Contacts between the two chains:
Residue I36 in the first protein contacts residue I74 in the second protein (closest heavy-atom distance 3.7 Å).
Residue V21 in the first protein is in contact with residue W60 in the second protein (closest heavy-atom distance 3.6 Å).
Residue V61 in the first protein contacts residue L53 in the second protein (closest heavy-atom distance 4.2 Å).
Residue V75 in the first protein is in contact with residue E43 in the second protein (closest heavy-atom distance 4.4 Å).
Residue F32 in the first protein contacts residue S67 in the second protein (closest heavy-atom distance 3.8 Å).
Residue E62 in the first protein is in contact with residue K61 in the second protein (closest heavy-atom distance 3.3 Å).
Residue Y11 in the first protein interacts with residue L52 in the second protein (closest heavy-atom distance 4.6 Å).
Residue I64 in the first protein is in contact with residue L53 in the second protein (closest heavy-atom distance 4.0 Å).
Residue H18 in the first protein is in contact with residue W60 in the second protein (closest heavy-atom distance 4.2 Å).
Residue A7 in the first protein is in contact with residue L45 in the second protein (closest heavy-atom distance 4.1 Å).
Residue L35 in the first protein is in contact with residue L71 in the second protein (closest heavy-atom distance 3.8 Å).
Residue Q4 in the first protein interacts with residue D42 in the second protein (closest heavy-atom distance 3.8 Å).
Residue L54 in the first protein interacts with residue V64 in the second protein (closest heavy-atom distance 3.6 Å).
Residue V68 in the first protein contacts residue L46 in the second protein (closest heavy-atom distance 4.1 Å).
Residue I58 in the first protein is in contact with residue W60 in the second protein (closest heavy-atom distance 3.5 Å).
Residue L72 in the first protein contacts residue V50 in the second protein (closest heavy-atom distance 3.6 Å).
Residue I58 in the first protein is in contact with residue K61 in the second protein (closest heavy-atom distance 3.8 Å).
Residue L35 in the first protein interacts with residue I74 in the second protein (closest heavy-atom distance 3.8 Å).
Residue V10 in the first protein interacts with residue I49 in the second protein (closest heavy-atom distance 4.1 Å).
Residue L72 in the first protein contacts residue L46 in the second protein (closest heavy-atom distance 3.9 Å).
Residue E62 in the first protein interacts with residue I57 in the second protein (closest heavy-atom distance 3.7 Å).
Residue V61 in the first protein interacts with residue I56 in the second protein (closest heavy-atom distance 4.3 Å).
Residue A7 in the first protein is in contact with residue I49 in the second protein (closest heavy-atom distance 4.0 Å).
Residue K76 in the first protein interacts with residue E47 in the second protein (closest heavy-atom distance 3.1 Å).
Residue Y11 in the first protein contacts residue I49 in the second protein (closest heavy-atom distance 3.8 Å).
Residue K55 in the first protein interacts with residue V64 in the second protein (closest heavy-atom distance 3.5 Å).
Residue L54 in the first protein contacts residue W60 in the second protein (closest heavy-atom distance 4.2 Å).
Residue D69 in the first protein is in contact with residue V50 in the second protein (closest heavy-atom distance 3.7 Å).
Residue V47 in the first protein is in contact with residue S67 in the second protein (closest heavy-atom distance 3.5 Å).
Residue S51 in the first protein is in contact with residue V64 in the second protein (closest heavy-atom distance 3.7 Å).
Residue L54 in the first protein is in contact with residue L63 in the second protein (closest heavy-atom distance 4.2 Å).
Residue L65 in the first protein interacts with residue L53 in the second protein (closest heavy-atom distance 3.9 Å).
Residue V61 in the first protein is in contact with residue W60 in the second protein (closest heavy-atom distance 4.3 Å).
Residue F32 in the first protein contacts residue L71 in the second protein (closest heavy-atom distance 4.2 Å).
Residue L65 in the first protein interacts with residue I57 in the second protein (closest heavy-atom distance 3.9 Å).
Residue I71 in the first protein contacts residue L46 in the second protein (closest heavy-atom distance 3.7 Å).
Residue F32 in the first protein interacts with residue L70 in the second protein (closest heavy-atom distance 3.5 Å).
Residue K76 in the first protein interacts with residue E43 in the second protein (closest heavy-atom distance 3.6 Å).
Residue V47 in the first protein interacts with residue L71 in the second protein (closest heavy-atom distance 3.7 Å).
Residue S51 in the first protein is in contact with residue S67 in the second protein (closest heavy-atom distance 4.2 Å).
Residue A7 in the first protein interacts with residue L46 in the second protein (closest heavy-atom distance 3.9 Å).
Residue R48 in the first protein interacts with residue L71 in the second protein (closest heavy-atom distance 3.6 Å).
Residue H18 in the first protein interacts with residue I56 in the second protein (closest heavy-atom distance 4.2 Å).
Residue A44 in the first protein is in contact with residue L71 in the second protein (closest heavy-atom distance 3.8 Å).
Residue L72 in the first protein interacts with residue E47 in the second protein (closest heavy-atom distance 3.7 Å).
Residue V61 in the first protein is in contact with residue I57 in the second protein (closest heavy-atom distance 3.6 Å).
Residue L72 in the first protein contacts residue E43 in the second protein (closest heavy-atom distance 3.8 Å).
Residue V68 in the first protein is in contact with residue V50 in the second protein (closest heavy-atom distance 3.8 Å).
Residue Q28 in the first protein interacts with residue S67 in the second protein (closest heavy-atom distance 3.5 Å).
Residue K3 in the first protein interacts with residue D42 in the second protein (closest heavy-atom distance 3.5 Å).
Residue F32 in the first protein contacts residue I74 in the second protein (closest heavy-atom distance 3.7 Å).
Residue I58 in the first protein is in contact with residue I57 in the second protein (closest heavy-atom distance 4.5 Å).
Residue V68 in the first protein interacts with residue L53 in the second protein (closest heavy-atom distance 4.5 Å).
Residue L25 in the first protein is in contact with residue L63 in the second protein (closest heavy-atom distance 3.8 Å).
Residue I58 in the first protein contacts residue V64 in the second protein (closest heavy-atom distance 3.8 Å).
Residue L65 in the first protein interacts with residue K54 in the second protein (closest heavy-atom distance 4.0 Å).
Residue L14 in the first protein contacts residue L53 in the second protein (closest heavy-atom distance 3.7 Å).
Residue L65 in the first protein interacts with residue V50 in the second protein (closest heavy-atom distance 4.1 Å).
Residue S51 in the first protein interacts with residue D68 in the second protein (closest heavy-atom distance 4.2 Å).
Residue Q4 in the first protein interacts with residue L40 in the second protein (closest heavy-atom distance 3.8 Å).

Sequence of the first protein:
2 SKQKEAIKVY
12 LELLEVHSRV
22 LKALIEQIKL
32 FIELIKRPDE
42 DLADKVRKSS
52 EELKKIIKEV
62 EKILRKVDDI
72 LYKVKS

Sequence of the second protein:
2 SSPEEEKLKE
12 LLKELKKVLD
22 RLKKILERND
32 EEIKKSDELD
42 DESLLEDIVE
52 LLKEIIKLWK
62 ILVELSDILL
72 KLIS

These two protein chains interact to form a complex.